Sequence of protein 1:
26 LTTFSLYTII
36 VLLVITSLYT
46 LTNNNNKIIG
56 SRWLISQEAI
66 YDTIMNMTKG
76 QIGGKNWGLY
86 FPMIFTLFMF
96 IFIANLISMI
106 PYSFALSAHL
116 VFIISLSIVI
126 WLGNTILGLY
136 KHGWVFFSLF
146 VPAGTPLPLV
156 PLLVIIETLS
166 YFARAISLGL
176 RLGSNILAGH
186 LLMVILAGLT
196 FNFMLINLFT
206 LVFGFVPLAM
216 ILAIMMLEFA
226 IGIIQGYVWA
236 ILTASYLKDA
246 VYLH

Sequence of protein 2:
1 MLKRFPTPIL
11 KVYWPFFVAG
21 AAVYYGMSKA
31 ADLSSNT

The following describes two proteins that form a bound complex.

Residue-level contacts at the interface:
Residue P87 in protein 1 interacts with residue Y13 in protein 2 (closest heavy-atom distance 3.3 Å).
Residue L132 in protein 1 interacts with residue P15 in protein 2 (closest heavy-atom distance 3.8 Å).
Residue N129 in protein 1 contacts residue F16 in protein 2 (closest heavy-atom distance 3.2 Å).
Residue Y85 in protein 1 contacts residue F16 in protein 2 (closest heavy-atom distance 4.8 Å).
Residue Y135 in protein 1 interacts with residue W14 in protein 2 (closest heavy-atom distance 3.9 Å).
Residue L127 in protein 1 contacts residue A19 in protein 2 (closest heavy-atom distance 3.7 Å).
Residue L132 in protein 1 interacts with residue W14 in protein 2 (closest heavy-atom distance 4.8 Å).
Residue I123 in protein 1 is in contact with residue V23 in protein 2 (closest heavy-atom distance 3.7 Å).
Residue M88 in protein 1 interacts with residue Y13 in protein 2 (closest heavy-atom distance 3.0 Å).
Residue L127 in protein 1 is in contact with residue V23 in protein 2 (closest heavy-atom distance 4.0 Å).
Residue I125 in protein 1 contacts residue F16 in protein 2 (closest heavy-atom distance 3.1 Å).
Residue V116 in protein 1 contacts residue M27 in protein 2 (closest heavy-atom distance 4.6 Å).
Residue L84 in protein 1 is in contact with residue V12 in protein 2 (closest heavy-atom distance 4.0 Å).
Residue N51 in protein 1 contacts residue M1 in protein 2 (closest heavy-atom distance 4.8 Å).
Residue L132 in protein 1 contacts residue F16 in protein 2 (closest heavy-atom distance 4.3 Å).
Residue V124 in protein 1 interacts with residue V23 in protein 2 (closest heavy-atom distance 3.7 Å).
Residue S120 in protein 1 is in contact with residue V23 in protein 2 (closest heavy-atom distance 3.5 Å).
Residue Y85 in protein 1 interacts with residue V12 in protein 2 (closest heavy-atom distance 4.3 Å).
Residue I131 in protein 1 contacts residue P15 in protein 2 (closest heavy-atom distance 3.7 Å).
Residue M88 in protein 1 is in contact with residue F16 in protein 2 (closest heavy-atom distance 3.6 Å).
Residue L242 in protein 1 is in contact with residue F16 in protein 2 (closest heavy-atom distance 4.8 Å).
Residue G128 in protein 1 interacts with residue F16 in protein 2 (closest heavy-atom distance 3.7 Å).
Residue L132 in protein 1 is in contact with residue V12 in protein 2 (closest heavy-atom distance 4.9 Å).
Residue S120 in protein 1 contacts residue M27 in protein 2 (closest heavy-atom distance 4.7 Å).
Residue T45 in protein 1 is in contact with residue L2 in protein 2 (closest heavy-atom distance 3.6 Å).
Residue G128 in protein 1 contacts residue A19 in protein 2 (closest heavy-atom distance 3.5 Å).
Residue V124 in protein 1 is in contact with residue F16 in protein 2 (closest heavy-atom distance 3.4 Å).
Residue F86 in protein 1 interacts with residue Y13 in protein 2 (closest heavy-atom distance 4.3 Å).
Residue V124 in protein 1 contacts residue G20 in protein 2 (closest heavy-atom distance 3.6 Å).
Residue V124 in protein 1 is in contact with residue A19 in protein 2 (closest heavy-atom distance 3.3 Å).
Residue G128 in protein 1 is in contact with residue P15 in protein 2 (closest heavy-atom distance 3.6 Å).
Residue Y85 in protein 1 contacts residue Y13 in protein 2 (closest heavy-atom distance 3.3 Å).
Residue L84 in protein 1 contacts residue Y13 in protein 2 (closest heavy-atom distance 2.9 Å).